Sequence of chain B:
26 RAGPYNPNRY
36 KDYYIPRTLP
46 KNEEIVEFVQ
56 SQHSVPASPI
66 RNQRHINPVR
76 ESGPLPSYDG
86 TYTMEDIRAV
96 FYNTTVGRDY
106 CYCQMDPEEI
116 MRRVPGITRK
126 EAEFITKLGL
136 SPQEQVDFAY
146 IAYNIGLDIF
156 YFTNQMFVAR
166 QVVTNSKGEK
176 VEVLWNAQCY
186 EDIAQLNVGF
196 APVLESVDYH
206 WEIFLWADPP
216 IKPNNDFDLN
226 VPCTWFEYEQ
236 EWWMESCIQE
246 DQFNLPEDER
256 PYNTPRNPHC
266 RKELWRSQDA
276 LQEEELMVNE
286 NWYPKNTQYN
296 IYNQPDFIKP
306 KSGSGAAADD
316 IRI

Residue-level contacts at the interface:
Residue N145 in chain A interacts with residue Q68 in chain B (closest heavy-atom distance 3.3 Å).
Residue S184 in chain A interacts with residue E177 in chain B (closest heavy-atom distance 3.3 Å).
Residue L176 in chain A contacts residue Q183 in chain B (closest heavy-atom distance 3.2 Å).
Residue Q164 in chain A is in contact with residue V226 in chain B (closest heavy-atom distance 2.8 Å).
Residue F177 in chain A interacts with residue C184 in chain B (closest heavy-atom distance 3.3 Å).
Residue M189 in chain A contacts residue W230 in chain B (closest heavy-atom distance 3.2 Å).
Residue R187 in chain A is in contact with residue W230 in chain B (closest heavy-atom distance 3.0 Å).
Residue S213 in chain A is in contact with residue I65 in chain B (closest heavy-atom distance 3.3 Å).
Residue P259 in chain A contacts residue D37 in chain B (closest heavy-atom distance 3.3 Å).
Residue P146 in chain A contacts residue R66 in chain B (closest heavy-atom distance 3.0 Å).
Residue L175 in chain A interacts with residue E186 in chain B (closest heavy-atom distance 2.9 Å).
Residue S138 in chain A is in contact with residue N219 in chain B (closest heavy-atom distance 3.3 Å).
Residue Q186 in chain A is in contact with residue N181 in chain B (closest heavy-atom distance 2.4 Å).
Residue G160 in chain A is in contact with residue I216 in chain B (closest heavy-atom distance 3.0 Å).
Residue L185 in chain A interacts with residue L179 in chain B (closest heavy-atom distance 3.1 Å).
Residue C191 in chain A is in contact with residue W230 in chain B (closest heavy-atom distance 3.0 Å).
Residue Y158 in chain A contacts residue P215 in chain B (closest heavy-atom distance 3.2 Å).
Residue N258 in chain A is in contact with residue D37 in chain B (closest heavy-atom distance 2.7 Å).
Residue N258 in chain A is in contact with residue I40 in chain B (closest heavy-atom distance 3.3 Å).
Residue V143 in chain A is in contact with residue E76 in chain B (closest heavy-atom distance 3.3 Å).
Residue F140 in chain A is in contact with residue N220 in chain B (closest heavy-atom distance 3.3 Å).
Residue E281 in chain A is in contact with residue N47 in chain B (closest heavy-atom distance 3.1 Å).
Residue N214 in chain A interacts with residue Q68 in chain B (closest heavy-atom distance 2.7 Å).
Residue N139 in chain A is in contact with residue N220 in chain B (closest heavy-atom distance 2.6 Å).
Residue Q186 in chain A is in contact with residue F162 in chain B (closest heavy-atom distance 3.3 Å).
Residue K282 in chain A contacts residue N47 in chain B (closest heavy-atom distance 3.2 Å).
Residue R187 in chain A interacts with residue Q166 in chain B (closest heavy-atom distance 3.0 Å).
Residue L185 in chain A is in contact with residue E177 in chain B (closest heavy-atom distance 3.3 Å).
Residue S138 in chain A is in contact with residue Q68 in chain B (closest heavy-atom distance 3.2 Å).
Residue T162 in chain A contacts residue K217 in chain B (closest heavy-atom distance 3.0 Å).
Residue N139 in chain A contacts residue Q68 in chain B (closest heavy-atom distance 3.1 Å).
Residue S213 in chain A is in contact with residue R66 in chain B (closest heavy-atom distance 2.9 Å).
Residue T142 in chain A interacts with residue E76 in chain B (closest heavy-atom distance 3.0 Å).
Residue E261 in chain A interacts with residue R42 in chain B (closest heavy-atom distance 3.2 Å).
Residue M165 in chain A interacts with residue N225 in chain B (closest heavy-atom distance 3.1 Å).
Residue L185 in chain A is in contact with residue V178 in chain B (closest heavy-atom distance 3.3 Å).
Residue L179 in chain A is in contact with residue N181 in chain B (closest heavy-atom distance 3.3 Å).
Residue L176 in chain A interacts with residue C184 in chain B (closest heavy-atom distance 3.3 Å).
Residue D144 in chain A contacts residue N170 in chain B (closest heavy-atom distance 3.2 Å).
Residue R181 in chain A is in contact with residue G194 in chain B (closest heavy-atom distance 2.9 Å).
Residue S138 in chain A contacts residue N220 in chain B (closest heavy-atom distance 3.2 Å).
Residue Q296 in chain A is in contact with residue Q55 in chain B (closest heavy-atom distance 3.0 Å).
Residue Q186 in chain A contacts residue L179 in chain B (closest heavy-atom distance 3.0 Å).
Residue S138 in chain A contacts residue D221 in chain B (closest heavy-atom distance 2.7 Å).
Residue C188 in chain A is in contact with residue Q183 in chain B (closest heavy-atom distance 3.2 Å).
Residue R187 in chain A interacts with residue L179 in chain B (closest heavy-atom distance 2.7 Å).
Residue D144 in chain A interacts with residue S171 in chain B (closest heavy-atom distance 2.6 Å).
Residue Y210 in chain A interacts with residue R66 in chain B (closest heavy-atom distance 2.8 Å).
Residue Y158 in chain A interacts with residue I216 in chain B (closest heavy-atom distance 3.1 Å).
Residue T137 in chain A interacts with residue N219 in chain B (closest heavy-atom distance 3.3 Å).
Residue V148 in chain A interacts with residue R66 in chain B (closest heavy-atom distance 3.2 Å).
Residue Q193 in chain A interacts with residue N220 in chain B (closest heavy-atom distance 3.0 Å).
Residue N214 in chain A interacts with residue R66 in chain B (closest heavy-atom distance 2.6 Å).
Residue M165 in chain A contacts residue N220 in chain B (closest heavy-atom distance 2.9 Å).
Residue R181 in chain A contacts residue F195 in chain B (closest heavy-atom distance 3.3 Å).
Residue K282 in chain A interacts with residue P45 in chain B (closest heavy-atom distance 2.6 Å).
Residue R157 in chain A interacts with residue P214 in chain B (closest heavy-atom distance 3.0 Å).
Residue D260 in chain A is in contact with residue R42 in chain B (closest heavy-atom distance 2.5 Å).
Residue F140 in chain A is in contact with residue H70 in chain B (closest heavy-atom distance 3.3 Å).
Residue G160 in chain A interacts with residue P218 in chain B (closest heavy-atom distance 3.3 Å).

The following describes two proteins that form a bound complex.

Sequence of chain A:
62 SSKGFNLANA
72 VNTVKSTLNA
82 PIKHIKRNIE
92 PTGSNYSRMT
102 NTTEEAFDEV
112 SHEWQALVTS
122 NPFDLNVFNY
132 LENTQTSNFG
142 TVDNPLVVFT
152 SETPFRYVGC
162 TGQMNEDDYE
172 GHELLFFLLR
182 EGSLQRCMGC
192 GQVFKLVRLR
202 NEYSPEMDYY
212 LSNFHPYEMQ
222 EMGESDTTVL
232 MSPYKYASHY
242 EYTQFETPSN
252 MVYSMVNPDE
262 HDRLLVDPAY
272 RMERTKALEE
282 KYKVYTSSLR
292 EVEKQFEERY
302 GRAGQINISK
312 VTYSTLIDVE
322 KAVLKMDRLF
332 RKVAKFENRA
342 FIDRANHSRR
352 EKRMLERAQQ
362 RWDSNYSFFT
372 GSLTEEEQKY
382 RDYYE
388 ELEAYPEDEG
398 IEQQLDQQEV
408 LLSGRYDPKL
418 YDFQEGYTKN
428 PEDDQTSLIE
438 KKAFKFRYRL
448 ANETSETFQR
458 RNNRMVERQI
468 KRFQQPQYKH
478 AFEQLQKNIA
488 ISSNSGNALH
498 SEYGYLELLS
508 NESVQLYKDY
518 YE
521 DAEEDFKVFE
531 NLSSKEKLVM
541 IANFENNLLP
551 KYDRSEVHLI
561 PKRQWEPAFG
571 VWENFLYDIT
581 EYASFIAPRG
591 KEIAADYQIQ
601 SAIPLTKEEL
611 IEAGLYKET